Interface contacts:
Residue G241 in chain A interacts with residue R15 in chain B (closest heavy-atom distance 4.9 Å).
Residue G241 in chain A contacts residue N16 in chain B (closest heavy-atom distance 4.8 Å).
Residue I242 in chain A is in contact with residue Y14 in chain B (closest heavy-atom distance 3.6 Å).
Residue Q240 in chain A interacts with residue N16 in chain B (closest heavy-atom distance 2.9 Å).
Residue I242 in chain A interacts with residue R15 in chain B (closest heavy-atom distance 3.4 Å).
Residue Q240 in chain A is in contact with residue R15 in chain B (closest heavy-atom distance 2.2 Å).
Residue Q240 in chain A contacts residue Y14 in chain B (closest heavy-atom distance 4.4 Å).

Sequence of chain A:
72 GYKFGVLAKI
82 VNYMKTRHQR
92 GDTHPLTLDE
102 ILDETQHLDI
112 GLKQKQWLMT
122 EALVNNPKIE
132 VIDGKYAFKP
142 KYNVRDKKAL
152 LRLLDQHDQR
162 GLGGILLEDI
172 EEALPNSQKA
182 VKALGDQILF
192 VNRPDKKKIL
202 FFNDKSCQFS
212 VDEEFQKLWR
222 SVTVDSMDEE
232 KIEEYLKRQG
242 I

These two protein chains interact to form a complex.

Sequence of chain B:
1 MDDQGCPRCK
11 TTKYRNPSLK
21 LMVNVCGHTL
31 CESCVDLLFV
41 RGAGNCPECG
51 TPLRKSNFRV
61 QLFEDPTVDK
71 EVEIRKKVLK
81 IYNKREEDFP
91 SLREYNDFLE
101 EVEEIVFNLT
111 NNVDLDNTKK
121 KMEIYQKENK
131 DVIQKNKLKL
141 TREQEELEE